This data describes a binding interaction between two proteins.

Sequence of protein 1:
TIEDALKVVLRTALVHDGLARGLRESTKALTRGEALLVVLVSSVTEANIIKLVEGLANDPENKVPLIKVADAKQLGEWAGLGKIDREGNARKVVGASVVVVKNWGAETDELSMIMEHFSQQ

Sequence of protein 2:
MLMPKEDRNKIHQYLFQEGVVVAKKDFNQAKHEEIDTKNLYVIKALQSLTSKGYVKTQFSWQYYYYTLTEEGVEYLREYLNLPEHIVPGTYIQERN

Residue-level contacts at the interface:
Residue V15 in protein 1 contacts residue N81 in protein 2 (closest heavy-atom distance 3.3 Å).
Residue D17 in protein 1 is in contact with residue E6 in protein 2 (closest heavy-atom distance 4.5 Å).